Sequence of chain A:
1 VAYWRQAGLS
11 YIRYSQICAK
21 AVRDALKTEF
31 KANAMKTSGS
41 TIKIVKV

Interface contacts:
Residue V143 in chain B contacts residue I42 in chain A (closest heavy-atom distance 3.5 Å).
Residue K129 in chain B is in contact with residue V45 in chain A (closest heavy-atom distance 4.0 Å).
Residue S142 in chain B interacts with residue I12 in chain A (closest heavy-atom distance 3.5 Å).
Residue T127 in chain B is in contact with residue V45 in chain A (closest heavy-atom distance 2.8 Å).
Residue F128 in chain B interacts with residue K43 in chain A (closest heavy-atom distance 3.2 Å).
Residue E206 in chain B is in contact with residue R5 in chain A (closest heavy-atom distance 2.7 Å).
Residue E206 in chain B is in contact with residue Y11 in chain A (closest heavy-atom distance 2.8 Å).
Residue I144 in chain B interacts with residue I42 in chain A (closest heavy-atom distance 4.3 Å).
Residue T137 in chain B interacts with residue S38 in chain A (closest heavy-atom distance 3.0 Å).
Residue T127 in chain B contacts residue I44 in chain A (closest heavy-atom distance 3.7 Å).
Residue G139 in chain B is in contact with residue G39 in chain A (closest heavy-atom distance 4.4 Å).
Residue T127 in chain B contacts residue K43 in chain A (closest heavy-atom distance 3.8 Å).
Residue L149 in chain B contacts residue I12 in chain A (closest heavy-atom distance 4.9 Å).
Residue P135 in chain B interacts with residue T41 in chain A (closest heavy-atom distance 4.7 Å).
Residue V131 in chain B interacts with residue I42 in chain A (closest heavy-atom distance 3.5 Å).
Residue L149 in chain B is in contact with residue S10 in chain A (closest heavy-atom distance 4.8 Å).
Residue D140 in chain B contacts residue G39 in chain A (closest heavy-atom distance 4.5 Å).
Residue E130 in chain B is in contact with residue K43 in chain A (closest heavy-atom distance 4.1 Å).
Residue E147 in chain B contacts residue I44 in chain A (closest heavy-atom distance 3.4 Å).
Residue L146 in chain B interacts with residue R13 in chain A (closest heavy-atom distance 4.5 Å).
Residue F128 in chain B is in contact with residue I44 in chain A (closest heavy-atom distance 3.5 Å).
Residue V126 in chain B contacts residue V45 in chain A (closest heavy-atom distance 3.8 Å).
Residue N203 in chain B interacts with residue R5 in chain A (closest heavy-atom distance 2.7 Å).
Residue Y207 in chain B contacts residue Y11 in chain A (closest heavy-atom distance 4.2 Å).
Residue E206 in chain B is in contact with residue S10 in chain A (closest heavy-atom distance 3.4 Å).
Residue R33 in chain B interacts with residue K36 in chain A (closest heavy-atom distance 3.1 Å).
Residue D140 in chain B contacts residue T41 in chain A (closest heavy-atom distance 3.2 Å).
Residue L146 in chain B contacts residue S10 in chain A (closest heavy-atom distance 3.6 Å).
Residue Y207 in chain B is in contact with residue S15 in chain A (closest heavy-atom distance 3.6 Å).
Residue R134 in chain B is in contact with residue T41 in chain A (closest heavy-atom distance 3.9 Å).
Residue E130 in chain B is in contact with residue I42 in chain A (closest heavy-atom distance 3.8 Å).
Residue K129 in chain B interacts with residue K43 in chain A (closest heavy-atom distance 2.8 Å).
Residue E130 in chain B interacts with residue T41 in chain A (closest heavy-atom distance 3.1 Å).
Residue F128 in chain B is in contact with residue V45 in chain A (closest heavy-atom distance 4.4 Å).
Residue R202 in chain B interacts with residue R5 in chain A (closest heavy-atom distance 3.2 Å).
Residue K129 in chain B contacts residue I42 in chain A (closest heavy-atom distance 3.5 Å).
Residue V126 in chain B is in contact with residue I44 in chain A (closest heavy-atom distance 4.5 Å).
Residue V143 in chain B interacts with residue I44 in chain A (closest heavy-atom distance 3.8 Å).
Residue A145 in chain B interacts with residue I12 in chain A (closest heavy-atom distance 4.8 Å).
Residue F128 in chain B is in contact with residue I42 in chain A (closest heavy-atom distance 3.3 Å).
Residue L146 in chain B is in contact with residue I12 in chain A (closest heavy-atom distance 4.7 Å).
Residue T137 in chain B interacts with residue T37 in chain A (closest heavy-atom distance 3.7 Å).
Residue T127 in chain B interacts with residue K46 in chain A (closest heavy-atom distance 4.9 Å).
Residue A210 in chain B is in contact with residue I12 in chain A (closest heavy-atom distance 3.4 Å).
Residue N203 in chain B interacts with residue Y11 in chain A (closest heavy-atom distance 3.8 Å).
Residue N203 in chain B contacts residue W4 in chain A (closest heavy-atom distance 3.4 Å).
Residue V126 in chain B interacts with residue K46 in chain A (closest heavy-atom distance 4.4 Å).
Residue S142 in chain B contacts residue Q16 in chain A (closest heavy-atom distance 3.8 Å).
Residue E206 in chain B contacts residue I12 in chain A (closest heavy-atom distance 3.1 Å).
Residue K129 in chain B interacts with residue T41 in chain A (closest heavy-atom distance 4.2 Å).
Residue E37 in chain B interacts with residue K36 in chain A (closest heavy-atom distance 4.8 Å).
Residue D140 in chain B is in contact with residue S40 in chain A (closest heavy-atom distance 3.7 Å).
Residue T137 in chain B contacts residue G39 in chain A (closest heavy-atom distance 3.1 Å).
Residue Y207 in chain B interacts with residue I12 in chain A (closest heavy-atom distance 3.3 Å).
Residue D140 in chain B contacts residue I42 in chain A (closest heavy-atom distance 3.0 Å).
Residue L146 in chain B is in contact with residue Q16 in chain A (closest heavy-atom distance 3.6 Å).

Sequence of chain B:
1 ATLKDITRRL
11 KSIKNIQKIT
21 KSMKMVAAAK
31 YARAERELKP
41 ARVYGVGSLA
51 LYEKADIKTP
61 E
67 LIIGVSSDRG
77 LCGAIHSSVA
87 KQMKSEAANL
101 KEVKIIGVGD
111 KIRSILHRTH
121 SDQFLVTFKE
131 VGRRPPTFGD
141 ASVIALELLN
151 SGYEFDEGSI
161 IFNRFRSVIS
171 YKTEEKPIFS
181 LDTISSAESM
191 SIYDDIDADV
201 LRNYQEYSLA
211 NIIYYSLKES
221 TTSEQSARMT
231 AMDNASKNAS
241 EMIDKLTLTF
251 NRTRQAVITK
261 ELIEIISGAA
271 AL

These two protein chains interact to form a complex.